Sequence of chain B:
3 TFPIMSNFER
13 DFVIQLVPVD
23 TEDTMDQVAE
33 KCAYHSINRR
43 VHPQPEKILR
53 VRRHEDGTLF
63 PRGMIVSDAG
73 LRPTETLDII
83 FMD

Contacts between the two chains:
Residue L425 in chain A contacts residue P75 in chain B (closest heavy-atom distance 3.8 Å).
Residue I376 in chain A contacts residue R41 in chain B (closest heavy-atom distance 3.0 Å).
Residue Y337 in chain A contacts residue R41 in chain B (closest heavy-atom distance 3.0 Å).
Residue V375 in chain A interacts with residue R41 in chain B (closest heavy-atom distance 3.2 Å).
Residue Q371 in chain A is in contact with residue R12 in chain B (closest heavy-atom distance 3.6 Å).
Residue G409 in chain A contacts residue R12 in chain B (closest heavy-atom distance 2.9 Å).
Residue L333 in chain A is in contact with residue F14 in chain B (closest heavy-atom distance 3.5 Å).
Residue Q418 in chain A contacts residue E57 in chain B (closest heavy-atom distance 3.8 Å).
Residue D416 in chain A is in contact with residue I16 in chain B (closest heavy-atom distance 3.6 Å).
Residue T395 in chain A is in contact with residue M7 in chain B (closest heavy-atom distance 3.6 Å).
Residue E391 in chain A is in contact with residue R41 in chain B (closest heavy-atom distance 2.5 Å).
Residue V375 in chain A is in contact with residue V43 in chain B (closest heavy-atom distance 3.8 Å).
Residue T392 in chain A interacts with residue Q17 in chain B (closest heavy-atom distance 3.8 Å).
Residue V375 in chain A is in contact with residue N40 in chain B (closest heavy-atom distance 3.6 Å).
Residue D416 in chain A contacts residue H56 in chain B (closest heavy-atom distance 3.1 Å).
Residue L393 in chain A interacts with residue L18 in chain B (closest heavy-atom distance 2.9 Å).
Residue W412 in chain A interacts with residue E11 in chain B (closest heavy-atom distance 3.5 Å).
Residue W412 in chain A is in contact with residue F10 in chain B (closest heavy-atom distance 3.5 Å).
Residue N379 in chain A contacts residue N40 in chain B (closest heavy-atom distance 2.8 Å).
Residue L387 in chain A is in contact with residue R41 in chain B (closest heavy-atom distance 3.7 Å).
Residue H427 in chain A is in contact with residue T76 in chain B (closest heavy-atom distance 2.9 Å).
Residue V389 in chain A is in contact with residue R41 in chain B (closest heavy-atom distance 2.8 Å).
Residue W412 in chain A contacts residue R12 in chain B (closest heavy-atom distance 3.2 Å).
Residue P394 in chain A is in contact with residue I16 in chain B (closest heavy-atom distance 3.6 Å).
Residue I404 in chain A contacts residue I16 in chain B (closest heavy-atom distance 3.2 Å).
Residue Q418 in chain A is in contact with residue T78 in chain B (closest heavy-atom distance 3.0 Å).
Residue G330 in chain A is in contact with residue F14 in chain B (closest heavy-atom distance 3.2 Å).
Residue Y337 in chain A is in contact with residue R42 in chain B (closest heavy-atom distance 2.9 Å).
Residue H427 in chain A is in contact with residue T78 in chain B (closest heavy-atom distance 3.3 Å).
Residue W412 in chain A contacts residue N9 in chain B (closest heavy-atom distance 3.4 Å).
Residue T395 in chain A is in contact with residue Q17 in chain B (closest heavy-atom distance 3.5 Å).
Residue W338 in chain A interacts with residue Q17 in chain B (closest heavy-atom distance 3.7 Å).
Residue E420 in chain A contacts residue R74 in chain B (closest heavy-atom distance 2.7 Å).
Residue W369 in chain A contacts residue F14 in chain B (closest heavy-atom distance 3.6 Å).
Residue V414 in chain A interacts with residue F14 in chain B (closest heavy-atom distance 3.5 Å).
Residue K415 in chain A interacts with residue H56 in chain B (closest heavy-atom distance 3.6 Å).
Residue L425 in chain A contacts residue T76 in chain B (closest heavy-atom distance 3.3 Å).
Residue V375 in chain A contacts residue H44 in chain B (closest heavy-atom distance 3.7 Å).
Residue C372 in chain A interacts with residue R42 in chain B (closest heavy-atom distance 3.4 Å).
Residue T392 in chain A is in contact with residue H37 in chain B (closest heavy-atom distance 3.6 Å).
Residue V414 in chain A interacts with residue I16 in chain B (closest heavy-atom distance 3.6 Å).
Residue H427 in chain A is in contact with residue M7 in chain B (closest heavy-atom distance 3.6 Å).
Residue N410 in chain A interacts with residue R12 in chain B (closest heavy-atom distance 2.8 Å).
Residue G334 in chain A contacts residue F14 in chain B (closest heavy-atom distance 3.5 Å).
Residue P408 in chain A interacts with residue F14 in chain B (closest heavy-atom distance 3.6 Å).
Residue V414 in chain A contacts residue D13 in chain B (closest heavy-atom distance 3.6 Å).
Residue P408 in chain A is in contact with residue R12 in chain B (closest heavy-atom distance 3.2 Å).
Residue V414 in chain A interacts with residue N9 in chain B (closest heavy-atom distance 2.9 Å).
Residue W412 in chain A is in contact with residue D13 in chain B (closest heavy-atom distance 3.1 Å).
Residue L393 in chain A interacts with residue Q17 in chain B (closest heavy-atom distance 3.8 Å).
Residue H406 in chain A interacts with residue F14 in chain B (closest heavy-atom distance 2.8 Å).
Residue A405 in chain A is in contact with residue F14 in chain B (closest heavy-atom distance 3.0 Å).
Residue P408 in chain A interacts with residue D13 in chain B (closest heavy-atom distance 3.1 Å).
Residue T392 in chain A contacts residue L18 in chain B (closest heavy-atom distance 2.6 Å).
Residue E391 in chain A is in contact with residue Y36 in chain B (closest heavy-atom distance 3.0 Å).
Residue D416 in chain A is in contact with residue T78 in chain B (closest heavy-atom distance 2.7 Å).
Residue L387 in chain A contacts residue N40 in chain B (closest heavy-atom distance 3.8 Å).
Residue V375 in chain A is in contact with residue R42 in chain B (closest heavy-atom distance 3.7 Å).
Residue T395 in chain A interacts with residue I16 in chain B (closest heavy-atom distance 2.8 Å).
Residue I404 in chain A contacts residue V15 in chain B (closest heavy-atom distance 3.3 Å).

This data describes a binding interaction between two proteins.

Sequence of chain A:
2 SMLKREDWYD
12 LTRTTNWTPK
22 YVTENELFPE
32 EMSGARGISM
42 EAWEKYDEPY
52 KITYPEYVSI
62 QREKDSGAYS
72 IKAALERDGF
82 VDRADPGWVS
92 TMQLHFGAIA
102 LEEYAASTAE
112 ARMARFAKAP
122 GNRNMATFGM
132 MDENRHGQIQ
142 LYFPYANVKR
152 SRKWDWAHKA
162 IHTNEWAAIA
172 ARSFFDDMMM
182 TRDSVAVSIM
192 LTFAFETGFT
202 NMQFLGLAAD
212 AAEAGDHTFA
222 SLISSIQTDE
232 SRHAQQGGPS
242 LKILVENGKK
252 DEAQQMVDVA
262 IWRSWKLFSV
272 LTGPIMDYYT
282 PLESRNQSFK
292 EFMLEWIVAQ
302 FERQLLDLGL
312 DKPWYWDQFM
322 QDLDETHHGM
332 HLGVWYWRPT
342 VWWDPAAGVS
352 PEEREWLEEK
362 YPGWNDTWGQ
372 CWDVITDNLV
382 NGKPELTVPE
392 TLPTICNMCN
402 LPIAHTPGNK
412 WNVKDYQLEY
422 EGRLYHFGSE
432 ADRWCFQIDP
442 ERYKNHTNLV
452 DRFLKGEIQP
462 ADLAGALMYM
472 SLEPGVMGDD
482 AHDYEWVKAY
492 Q